This data describes a binding interaction between two proteins.

Sequence of chain A:
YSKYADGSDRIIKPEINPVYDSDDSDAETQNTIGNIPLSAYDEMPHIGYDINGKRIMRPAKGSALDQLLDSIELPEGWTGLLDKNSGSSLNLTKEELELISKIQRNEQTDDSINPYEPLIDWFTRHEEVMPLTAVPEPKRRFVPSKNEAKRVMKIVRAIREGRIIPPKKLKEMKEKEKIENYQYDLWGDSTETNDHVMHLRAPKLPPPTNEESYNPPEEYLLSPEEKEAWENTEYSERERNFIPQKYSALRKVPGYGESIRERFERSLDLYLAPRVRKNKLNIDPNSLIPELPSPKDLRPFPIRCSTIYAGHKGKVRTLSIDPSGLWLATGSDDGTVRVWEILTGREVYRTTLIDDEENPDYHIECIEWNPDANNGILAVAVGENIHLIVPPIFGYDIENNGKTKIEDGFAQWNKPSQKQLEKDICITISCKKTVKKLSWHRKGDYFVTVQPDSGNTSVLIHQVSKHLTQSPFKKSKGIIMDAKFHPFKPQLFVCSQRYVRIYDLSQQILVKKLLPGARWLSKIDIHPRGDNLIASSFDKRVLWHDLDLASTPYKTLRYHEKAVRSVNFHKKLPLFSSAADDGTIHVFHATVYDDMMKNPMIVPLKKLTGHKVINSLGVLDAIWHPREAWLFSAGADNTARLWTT

Sequence of chain B:
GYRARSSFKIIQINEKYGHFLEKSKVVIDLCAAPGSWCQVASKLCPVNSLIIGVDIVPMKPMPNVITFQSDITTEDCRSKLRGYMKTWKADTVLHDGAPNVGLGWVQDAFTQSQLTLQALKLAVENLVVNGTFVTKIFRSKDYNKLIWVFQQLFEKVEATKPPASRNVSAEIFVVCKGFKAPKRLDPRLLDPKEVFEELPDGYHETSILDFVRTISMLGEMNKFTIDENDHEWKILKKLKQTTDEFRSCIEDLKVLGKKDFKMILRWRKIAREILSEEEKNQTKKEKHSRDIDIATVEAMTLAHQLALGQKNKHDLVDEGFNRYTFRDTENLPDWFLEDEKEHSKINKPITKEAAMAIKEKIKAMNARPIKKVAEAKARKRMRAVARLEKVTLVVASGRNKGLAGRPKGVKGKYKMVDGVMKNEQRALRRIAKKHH

Contacts between the two chains:
Residue L216 in chain A is in contact with residue A666 in chain B (closest heavy-atom distance 3.8 Å).
Residue S195 in chain A is in contact with residue M728 in chain B (closest heavy-atom distance 3.8 Å).
Residue T203 in chain A is in contact with residue H667 in chain B (closest heavy-atom distance 3.2 Å).
Residue L223 in chain A interacts with residue V680 in chain B (closest heavy-atom distance 4.1 Å).
Residue S146 in chain A interacts with residue H677 in chain B (closest heavy-atom distance 3.9 Å).
Residue G204 in chain A is in contact with residue A720 in chain B (closest heavy-atom distance 4.1 Å).
Residue I224 in chain A contacts residue L669 in chain B (closest heavy-atom distance 4.0 Å).
Residue L205 in chain A interacts with residue L671 in chain B (closest heavy-atom distance 3.8 Å).
Residue L221 in chain A contacts residue I655 in chain B (closest heavy-atom distance 3.6 Å).
Residue I224 in chain A interacts with residue A666 in chain B (closest heavy-atom distance 4.0 Å).
Residue T233 in chain A is in contact with residue F684 in chain B (closest heavy-atom distance 3.4 Å).
Residue I224 in chain A interacts with residue A662 in chain B (closest heavy-atom distance 3.7 Å).
Residue E219 in chain A interacts with residue K676 in chain B (closest heavy-atom distance 3.6 Å).
Residue I227 in chain A interacts with residue L679 in chain B (closest heavy-atom distance 3.5 Å).
Residue R229 in chain A is in contact with residue D654 in chain B (closest heavy-atom distance 3.9 Å).
Residue Q232 in chain A is in contact with residue F689 in chain B (closest heavy-atom distance 3.3 Å).
Residue I237 in chain A contacts residue F689 in chain B (closest heavy-atom distance 3.9 Å).
Residue P239 in chain A interacts with residue F689 in chain B (closest heavy-atom distance 3.5 Å).
Residue L205 in chain A is in contact with residue A670 in chain B (closest heavy-atom distance 3.7 Å).
Residue T203 in chain A interacts with residue M663 in chain B (closest heavy-atom distance 3.3 Å).
Residue I227 in chain A interacts with residue K711 in chain B (closest heavy-atom distance 3.5 Å).
Residue Y240 in chain A contacts residue D691 in chain B (closest heavy-atom distance 3.6 Å).
Residue D147 in chain A is in contact with residue H677 in chain B (closest heavy-atom distance 4.0 Å).
Residue E222 in chain A is in contact with residue I655 in chain B (closest heavy-atom distance 3.7 Å).
Residue T203 in chain A contacts residue A670 in chain B (closest heavy-atom distance 4.2 Å).
Residue N230 in chain A interacts with residue T688 in chain B (closest heavy-atom distance 3.8 Å).
Residue I227 in chain A is in contact with residue N685 in chain B (closest heavy-atom distance 4.1 Å).
Residue I237 in chain A contacts residue F684 in chain B (closest heavy-atom distance 4.1 Å).
Residue L214 in chain A is in contact with residue A670 in chain B (closest heavy-atom distance 3.5 Å).
Residue E222 in chain A interacts with residue H651 in chain B (closest heavy-atom distance 3.4 Å).
Residue D147 in chain A contacts residue D678 in chain B (closest heavy-atom distance 3.9 Å).
Residue D234 in chain A interacts with residue F684 in chain B (closest heavy-atom distance 3.6 Å).
Residue Q228 in chain A interacts with residue T659 in chain B (closest heavy-atom distance 3.1 Å).
Residue D234 in chain A interacts with residue V680 in chain B (closest heavy-atom distance 3.7 Å).
Residue T233 in chain A interacts with residue G683 in chain B (closest heavy-atom distance 3.7 Å).
Residue W202 in chain A interacts with residue E723 in chain B (closest heavy-atom distance 4.1 Å).
Residue L223 in chain A is in contact with residue L679 in chain B (closest heavy-atom distance 3.6 Å).
Residue Q232 in chain A is in contact with residue T688 in chain B (closest heavy-atom distance 4.2 Å).
Residue S225 in chain A contacts residue I655 in chain B (closest heavy-atom distance 4.1 Å).
Residue D147 in chain A interacts with residue N675 in chain B (closest heavy-atom distance 2.8 Å).
Residue E200 in chain A is in contact with residue D656 in chain B (closest heavy-atom distance 3.3 Å).
Residue I196 in chain A interacts with residue M728 in chain B (closest heavy-atom distance 4.0 Å).
Residue S146 in chain A is in contact with residue N675 in chain B (closest heavy-atom distance 3.4 Å).
Residue I224 in chain A contacts residue L665 in chain B (closest heavy-atom distance 3.7 Å).
Residue E220 in chain A interacts with residue K676 in chain B (closest heavy-atom distance 3.7 Å).
Residue Q228 in chain A interacts with residue E661 in chain B (closest heavy-atom distance 3.3 Å).
Residue Q228 in chain A is in contact with residue A662 in chain B (closest heavy-atom distance 3.2 Å).
Residue N230 in chain A interacts with residue N685 in chain B (closest heavy-atom distance 3.2 Å).
Residue W202 in chain A contacts residue K724 in chain B (closest heavy-atom distance 3.9 Å).
Residue T203 in chain A contacts residue A720 in chain B (closest heavy-atom distance 3.9 Å).
Residue S225 in chain A contacts residue D654 in chain B (closest heavy-atom distance 4.0 Å).
Residue N230 in chain A interacts with residue Y687 in chain B (closest heavy-atom distance 4.1 Å).
Residue L216 in chain A is in contact with residue I657 in chain B (closest heavy-atom distance 4.2 Å).
Residue T203 in chain A contacts residue A666 in chain B (closest heavy-atom distance 3.8 Å).
Residue T233 in chain A is in contact with residue V680 in chain B (closest heavy-atom distance 3.2 Å).
Residue I227 in chain A interacts with residue G683 in chain B (closest heavy-atom distance 4.0 Å).
Residue I227 in chain A interacts with residue L665 in chain B (closest heavy-atom distance 4.2 Å).
Residue W202 in chain A is in contact with residue A720 in chain B (closest heavy-atom distance 3.6 Å).
Residue L205 in chain A interacts with residue H667 in chain B (closest heavy-atom distance 3.9 Å).
Residue E220 in chain A contacts residue L669 in chain B (closest heavy-atom distance 3.6 Å).